The following describes two proteins that form a bound complex.

Residue-level contacts at the interface:
Residue T388 in the second protein interacts with residue K46 in the first protein (closest heavy-atom distance 2.9 Å).
Residue N159 in the second protein contacts residue P107 in the first protein (closest heavy-atom distance 3.9 Å).
Residue D153 in the second protein is in contact with residue S120 in the first protein (closest heavy-atom distance 4.0 Å).
Residue Y155 in the second protein contacts residue D117 in the first protein (closest heavy-atom distance 3.5 Å).
Residue S98 in the second protein is in contact with residue D26 in the first protein (closest heavy-atom distance 2.2 Å).
Residue V385 in the second protein interacts with residue L22 in the first protein (closest heavy-atom distance 3.7 Å).
Residue Y362 in the second protein contacts residue D25 in the first protein (closest heavy-atom distance 3.1 Å).
Residue T387 in the second protein interacts with residue K46 in the first protein (closest heavy-atom distance 3.9 Å).
Residue T99 in the second protein is in contact with residue R30 in the first protein (closest heavy-atom distance 3.6 Å).
Residue S156 in the second protein is in contact with residue K103 in the first protein (closest heavy-atom distance 3.7 Å).
Residue K158 in the second protein is in contact with residue P107 in the first protein (closest heavy-atom distance 4.1 Å).
Residue V385 in the second protein interacts with residue K46 in the first protein (closest heavy-atom distance 4.1 Å).
Residue D154 in the second protein is in contact with residue I119 in the first protein (closest heavy-atom distance 3.7 Å).
Residue V385 in the second protein contacts residue L47 in the first protein (closest heavy-atom distance 3.7 Å).
Residue S383 in the second protein contacts residue L31 in the first protein (closest heavy-atom distance 3.4 Å).
Residue D359 in the second protein interacts with residue I27 in the first protein (closest heavy-atom distance 3.8 Å).
Residue D153 in the second protein contacts residue N121 in the first protein (closest heavy-atom distance 4.1 Å).
Residue L80 in the second protein is in contact with residue I27 in the first protein (closest heavy-atom distance 4.1 Å).
Residue T387 in the second protein contacts residue G42 in the first protein (closest heavy-atom distance 3.8 Å).
Residue N384 in the second protein is in contact with residue Q37 in the first protein (closest heavy-atom distance 3.4 Å).
Residue S156 in the second protein is in contact with residue S120 in the first protein (closest heavy-atom distance 3.9 Å).
Residue S98 in the second protein interacts with residue I27 in the first protein (closest heavy-atom distance 3.9 Å).
Residue N81 in the second protein is in contact with residue D26 in the first protein (closest heavy-atom distance 3.3 Å).
Residue Y362 in the second protein contacts residue L31 in the first protein (closest heavy-atom distance 3.5 Å).
Residue Y155 in the second protein interacts with residue C118 in the first protein (closest heavy-atom distance 3.6 Å).
Residue N157 in the second protein contacts residue K110 in the first protein (closest heavy-atom distance 3.4 Å).
Residue Y155 in the second protein interacts with residue I119 in the first protein (closest heavy-atom distance 3.8 Å).
Residue S156 in the second protein is in contact with residue I100 in the first protein (closest heavy-atom distance 3.9 Å).
Residue N157 in the second protein interacts with residue D117 in the first protein (closest heavy-atom distance 3.2 Å).
Residue K158 in the second protein contacts residue K110 in the first protein (closest heavy-atom distance 4.2 Å).
Residue Y362 in the second protein interacts with residue G28 in the first protein (closest heavy-atom distance 3.6 Å).
Residue R382 in the second protein is in contact with residue E33 in the first protein (closest heavy-atom distance 3.5 Å).
Residue N157 in the second protein interacts with residue V116 in the first protein (closest heavy-atom distance 4.0 Å).
Residue V59 in the second protein contacts residue L31 in the first protein (closest heavy-atom distance 3.9 Å).
Residue R376 in the second protein is in contact with residue L31 in the first protein (closest heavy-atom distance 3.6 Å).
Residue V385 in the second protein interacts with residue A43 in the first protein (closest heavy-atom distance 3.2 Å).
Residue S383 in the second protein is in contact with residue E33 in the first protein (closest heavy-atom distance 3.0 Å).
Residue S156 in the second protein contacts residue G106 in the first protein (closest heavy-atom distance 3.5 Å).
Residue N157 in the second protein contacts residue C118 in the first protein (closest heavy-atom distance 3.4 Å).
Residue S357 in the second protein contacts residue I27 in the first protein (closest heavy-atom distance 3.6 Å).
Residue S98 in the second protein interacts with residue E122 in the first protein (closest heavy-atom distance 3.9 Å).
Residue S383 in the second protein contacts residue V34 in the first protein (closest heavy-atom distance 3.3 Å).
Residue D154 in the second protein is in contact with residue N121 in the first protein (closest heavy-atom distance 3.4 Å).
Residue N384 in the second protein is in contact with residue E33 in the first protein (closest heavy-atom distance 3.5 Å).
Residue N157 in the second protein interacts with residue P107 in the first protein (closest heavy-atom distance 3.5 Å).
Residue L80 in the second protein is in contact with residue D26 in the first protein (closest heavy-atom distance 3.9 Å).
Residue T99 in the second protein contacts residue E122 in the first protein (closest heavy-atom distance 3.3 Å).
Residue D359 in the second protein contacts residue D25 in the first protein (closest heavy-atom distance 3.5 Å).
Residue K131 in the second protein contacts residue D117 in the first protein (closest heavy-atom distance 3.5 Å).
Residue V385 in the second protein contacts residue Q37 in the first protein (closest heavy-atom distance 2.6 Å).
Residue R376 in the second protein is in contact with residue E33 in the first protein (closest heavy-atom distance 3.9 Å).
Residue S383 in the second protein is in contact with residue D25 in the first protein (closest heavy-atom distance 3.4 Å).
Residue Y362 in the second protein is in contact with residue I27 in the first protein (closest heavy-atom distance 3.9 Å).
Residue S156 in the second protein interacts with residue I119 in the first protein (closest heavy-atom distance 4.1 Å).
Residue M97 in the second protein interacts with residue I27 in the first protein (closest heavy-atom distance 3.2 Å).
Residue S156 in the second protein interacts with residue C118 in the first protein (closest heavy-atom distance 2.6 Å).
Residue S156 in the second protein interacts with residue P107 in the first protein (closest heavy-atom distance 3.2 Å).
Residue K131 in the second protein interacts with residue N95 in the first protein (closest heavy-atom distance 3.6 Å).
Residue S98 in the second protein interacts with residue R30 in the first protein (closest heavy-atom distance 3.3 Å).
Residue L374 in the second protein contacts residue I27 in the first protein (closest heavy-atom distance 4.1 Å).

Sequence of the second protein:
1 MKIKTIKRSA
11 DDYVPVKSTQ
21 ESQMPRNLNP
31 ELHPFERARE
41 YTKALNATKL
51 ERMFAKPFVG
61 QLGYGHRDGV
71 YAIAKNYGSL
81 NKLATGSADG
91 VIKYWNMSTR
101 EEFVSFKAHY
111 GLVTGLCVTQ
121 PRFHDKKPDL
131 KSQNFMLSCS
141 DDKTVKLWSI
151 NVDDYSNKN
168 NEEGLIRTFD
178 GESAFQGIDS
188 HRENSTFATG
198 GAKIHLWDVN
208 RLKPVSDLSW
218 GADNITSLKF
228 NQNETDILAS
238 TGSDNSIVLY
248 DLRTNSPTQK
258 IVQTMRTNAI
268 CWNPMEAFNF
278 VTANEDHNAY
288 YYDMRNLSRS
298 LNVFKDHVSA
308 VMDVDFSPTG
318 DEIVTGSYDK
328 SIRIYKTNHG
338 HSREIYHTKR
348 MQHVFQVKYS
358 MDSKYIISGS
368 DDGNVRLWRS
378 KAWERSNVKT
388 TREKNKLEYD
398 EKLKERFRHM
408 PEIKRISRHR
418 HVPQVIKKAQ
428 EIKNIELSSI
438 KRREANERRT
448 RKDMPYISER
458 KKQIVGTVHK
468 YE

Sequence of the first protein:
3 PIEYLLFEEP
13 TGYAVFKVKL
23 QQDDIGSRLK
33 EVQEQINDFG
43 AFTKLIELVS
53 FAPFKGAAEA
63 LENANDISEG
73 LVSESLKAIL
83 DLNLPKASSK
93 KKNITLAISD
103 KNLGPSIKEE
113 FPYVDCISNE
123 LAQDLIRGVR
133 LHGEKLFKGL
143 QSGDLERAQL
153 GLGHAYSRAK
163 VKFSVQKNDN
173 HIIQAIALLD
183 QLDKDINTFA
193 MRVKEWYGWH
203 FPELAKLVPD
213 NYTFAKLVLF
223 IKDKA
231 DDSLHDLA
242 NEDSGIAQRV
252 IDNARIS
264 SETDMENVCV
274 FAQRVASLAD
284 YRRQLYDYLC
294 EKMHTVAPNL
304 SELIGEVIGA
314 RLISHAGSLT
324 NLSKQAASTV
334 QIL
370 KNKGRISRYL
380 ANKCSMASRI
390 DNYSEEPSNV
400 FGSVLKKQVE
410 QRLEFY